Contacts between the two chains:
Residue P24 in the second protein is in contact with residue G475 in the first protein (closest heavy-atom distance 3.4 Å).
Residue L118 in the second protein interacts with residue L118 in the first protein (closest heavy-atom distance 3.4 Å).
Residue Q46 in the second protein interacts with residue Y433 in the first protein (closest heavy-atom distance 3.4 Å).
Residue L45 in the second protein is in contact with residue Y433 in the first protein (closest heavy-atom distance 3.4 Å).
Residue G76 in the second protein interacts with residue G76 in the first protein (closest heavy-atom distance 2.9 Å).
Residue N23 in the second protein contacts residue Y433 in the first protein (closest heavy-atom distance 2.7 Å).
Residue L118 in the second protein is in contact with residue R120 in the first protein (closest heavy-atom distance 3.5 Å).
Residue E471 in the second protein contacts residue D34 in the first protein (closest heavy-atom distance 2.8 Å).
Residue Y433 in the second protein interacts with residue N23 in the first protein (closest heavy-atom distance 2.7 Å).
Residue R307 in the second protein interacts with residue V106 in the first protein (closest heavy-atom distance 3.4 Å).
Residue Y458 in the second protein contacts residue N23 in the first protein (closest heavy-atom distance 3.1 Å).
Residue G489 in the second protein is in contact with residue I481 in the first protein (closest heavy-atom distance 3.4 Å).
Residue M103 in the second protein interacts with residue H281 in the first protein (closest heavy-atom distance 3.3 Å).
Residue A73 in the second protein interacts with residue G402 in the first protein (closest heavy-atom distance 3.5 Å).
Residue N117 in the second protein interacts with residue R120 in the first protein (closest heavy-atom distance 3.2 Å).
Residue A399 in the second protein contacts residue L109 in the first protein (closest heavy-atom distance 3.4 Å).
Residue D482 in the second protein contacts residue G489 in the first protein (closest heavy-atom distance 2.9 Å).
Residue M79 in the second protein interacts with residue G76 in the first protein (closest heavy-atom distance 3.4 Å).
Residue Y433 in the second protein is in contact with residue Q46 in the first protein (closest heavy-atom distance 3.4 Å).
Residue G80 in the second protein contacts residue G76 in the first protein (closest heavy-atom distance 3.3 Å).
Residue G76 in the second protein is in contact with residue G80 in the first protein (closest heavy-atom distance 3.3 Å).
Residue L109 in the second protein contacts residue Y280 in the first protein (closest heavy-atom distance 2.7 Å).
Residue H281 in the second protein contacts residue L110 in the first protein (closest heavy-atom distance 3.2 Å).
Residue Q443 in the second protein is in contact with residue P479 in the first protein (closest heavy-atom distance 3.4 Å).
Residue Y433 in the second protein is in contact with residue L45 in the first protein (closest heavy-atom distance 3.4 Å).
Residue G489 in the second protein is in contact with residue D482 in the first protein (closest heavy-atom distance 2.9 Å).
Residue P121 in the second protein contacts residue V113 in the first protein (closest heavy-atom distance 3.3 Å).
Residue R120 in the second protein is in contact with residue L118 in the first protein (closest heavy-atom distance 3.5 Å).
Residue D34 in the second protein is in contact with residue E471 in the first protein (closest heavy-atom distance 2.8 Å).
Residue Y280 in the second protein is in contact with residue L109 in the first protein (closest heavy-atom distance 2.7 Å).
Residue L109 in the second protein is in contact with residue A399 in the first protein (closest heavy-atom distance 3.4 Å).
Residue V113 in the second protein is in contact with residue P121 in the first protein (closest heavy-atom distance 3.3 Å).
Residue R307 in the second protein is in contact with residue E107 in the first protein (closest heavy-atom distance 3.5 Å).
Residue V106 in the second protein is in contact with residue R307 in the first protein (closest heavy-atom distance 3.4 Å).
Residue G80 in the second protein contacts residue N77 in the first protein (closest heavy-atom distance 3.3 Å).
Residue P24 in the second protein is in contact with residue L461 in the first protein (closest heavy-atom distance 3.5 Å).
Residue Q99 in the second protein contacts residue H281 in the first protein (closest heavy-atom distance 3.1 Å).
Residue E107 in the second protein interacts with residue R307 in the first protein (closest heavy-atom distance 3.5 Å).
Residue N77 in the second protein interacts with residue G80 in the first protein (closest heavy-atom distance 3.3 Å).
Residue H281 in the second protein contacts residue Q99 in the first protein (closest heavy-atom distance 3.1 Å).
Residue P479 in the second protein is in contact with residue W439 in the first protein (closest heavy-atom distance 2.8 Å).
Residue W439 in the second protein contacts residue P479 in the first protein (closest heavy-atom distance 2.8 Å).
Residue Y490 in the second protein interacts with residue N432 in the first protein (closest heavy-atom distance 2.8 Å).
Residue N472 in the second protein contacts residue F35 in the first protein (closest heavy-atom distance 3.4 Å).
Residue R120 in the second protein interacts with residue N117 in the first protein (closest heavy-atom distance 3.2 Å).
Residue L110 in the second protein contacts residue H281 in the first protein (closest heavy-atom distance 3.2 Å).
Residue G402 in the second protein contacts residue A73 in the first protein (closest heavy-atom distance 3.5 Å).
Residue L461 in the second protein contacts residue P24 in the first protein (closest heavy-atom distance 3.5 Å).
Residue Y280 in the second protein contacts residue A108 in the first protein (closest heavy-atom distance 3.1 Å).
Residue G475 in the second protein contacts residue P24 in the first protein (closest heavy-atom distance 3.4 Å).
Residue N432 in the second protein interacts with residue Y490 in the first protein (closest heavy-atom distance 2.8 Å).
Residue H281 in the second protein contacts residue M103 in the first protein (closest heavy-atom distance 3.3 Å).
Residue A73 in the second protein contacts residue S83 in the first protein (closest heavy-atom distance 3.5 Å).
Residue N23 in the second protein contacts residue Y458 in the first protein (closest heavy-atom distance 3.1 Å).
Residue I481 in the second protein is in contact with residue G489 in the first protein (closest heavy-atom distance 3.4 Å).
Residue G76 in the second protein interacts with residue M79 in the first protein (closest heavy-atom distance 3.4 Å).
Residue F35 in the second protein contacts residue N472 in the first protein (closest heavy-atom distance 3.4 Å).
Residue L32 in the second protein interacts with residue P474 in the first protein (closest heavy-atom distance 3.5 Å).
Residue P479 in the second protein contacts residue Q443 in the first protein (closest heavy-atom distance 3.4 Å).
Residue A108 in the second protein is in contact with residue Y280 in the first protein (closest heavy-atom distance 3.1 Å).

These two protein chains interact to form a complex.

Sequence of the second protein:
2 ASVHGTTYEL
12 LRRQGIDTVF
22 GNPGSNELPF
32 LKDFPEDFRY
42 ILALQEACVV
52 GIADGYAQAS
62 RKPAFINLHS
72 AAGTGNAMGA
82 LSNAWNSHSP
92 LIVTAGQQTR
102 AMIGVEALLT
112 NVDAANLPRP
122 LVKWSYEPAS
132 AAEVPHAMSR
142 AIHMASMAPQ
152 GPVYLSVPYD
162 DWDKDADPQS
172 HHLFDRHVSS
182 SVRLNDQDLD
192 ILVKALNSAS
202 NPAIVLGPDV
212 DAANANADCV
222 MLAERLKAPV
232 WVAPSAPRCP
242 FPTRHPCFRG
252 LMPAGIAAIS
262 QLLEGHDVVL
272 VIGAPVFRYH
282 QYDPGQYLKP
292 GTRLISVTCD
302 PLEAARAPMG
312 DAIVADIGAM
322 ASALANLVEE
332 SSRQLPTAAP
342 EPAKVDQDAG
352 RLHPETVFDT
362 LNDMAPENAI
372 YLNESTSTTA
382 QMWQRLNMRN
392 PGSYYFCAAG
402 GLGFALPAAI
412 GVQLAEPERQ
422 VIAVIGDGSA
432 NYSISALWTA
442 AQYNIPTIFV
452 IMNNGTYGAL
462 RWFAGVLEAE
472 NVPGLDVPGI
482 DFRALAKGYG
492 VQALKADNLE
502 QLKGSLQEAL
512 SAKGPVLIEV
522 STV

Sequence of the first protein:
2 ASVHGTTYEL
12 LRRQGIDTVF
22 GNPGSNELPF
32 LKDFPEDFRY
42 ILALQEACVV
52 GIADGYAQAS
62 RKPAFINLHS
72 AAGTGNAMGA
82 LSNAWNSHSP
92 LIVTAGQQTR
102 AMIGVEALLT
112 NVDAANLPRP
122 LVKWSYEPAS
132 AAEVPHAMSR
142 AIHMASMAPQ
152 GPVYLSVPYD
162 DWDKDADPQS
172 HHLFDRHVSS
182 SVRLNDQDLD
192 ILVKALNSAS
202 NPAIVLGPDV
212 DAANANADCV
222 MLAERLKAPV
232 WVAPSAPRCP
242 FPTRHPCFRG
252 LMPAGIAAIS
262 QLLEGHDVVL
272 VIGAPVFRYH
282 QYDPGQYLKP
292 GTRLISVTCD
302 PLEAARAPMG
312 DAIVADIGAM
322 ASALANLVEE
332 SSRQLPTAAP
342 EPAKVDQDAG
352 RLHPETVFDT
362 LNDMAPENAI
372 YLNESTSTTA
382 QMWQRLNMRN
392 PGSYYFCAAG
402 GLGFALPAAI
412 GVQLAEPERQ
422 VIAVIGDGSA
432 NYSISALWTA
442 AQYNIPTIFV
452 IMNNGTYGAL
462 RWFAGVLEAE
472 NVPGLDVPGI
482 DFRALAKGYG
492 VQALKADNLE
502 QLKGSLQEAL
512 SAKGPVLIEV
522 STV